Interface contacts:
Residue N53 in protein 1 is in contact with residue I139 in protein 2 (closest heavy-atom distance 3.5 Å).
Residue Y49 in protein 1 interacts with residue P140 in protein 2 (closest heavy-atom distance 4.0 Å).
Residue G91 in protein 1 is in contact with residue E142 in protein 2 (closest heavy-atom distance 4.7 Å).
Residue Y93 in protein 1 contacts residue S149 in protein 2 (closest heavy-atom distance 3.6 Å).
Residue Y49 in protein 1 interacts with residue P177 in protein 2 (closest heavy-atom distance 3.5 Å).
Residue Y93 in protein 1 contacts residue M138 in protein 2 (closest heavy-atom distance 4.3 Å).
Residue L32 in protein 1 interacts with residue M138 in protein 2 (closest heavy-atom distance 4.7 Å).
Residue L32 in protein 1 interacts with residue I139 in protein 2 (closest heavy-atom distance 4.8 Å).
Residue Y92 in protein 1 is in contact with residue M138 in protein 2 (closest heavy-atom distance 4.3 Å).
Residue Y93 in protein 1 is in contact with residue H143 in protein 2 (closest heavy-atom distance 4.0 Å).
Residue Y92 in protein 1 contacts residue L146 in protein 2 (closest heavy-atom distance 4.5 Å).
Residue N31 in protein 1 is in contact with residue I139 in protein 2 (closest heavy-atom distance 3.1 Å).
Residue Y49 in protein 1 interacts with residue I139 in protein 2 (closest heavy-atom distance 4.2 Å).
Residue Y93 in protein 1 interacts with residue S144 in protein 2 (closest heavy-atom distance 3.4 Å).
Residue Y93 in protein 1 is in contact with residue L146 in protein 2 (closest heavy-atom distance 4.9 Å).
Residue G50 in protein 1 contacts residue I139 in protein 2 (closest heavy-atom distance 4.2 Å).
Residue S56 in protein 1 contacts residue E178 in protein 2 (closest heavy-atom distance 4.8 Å).

The following describes two proteins that form a bound complex.

Sequence of protein 2:
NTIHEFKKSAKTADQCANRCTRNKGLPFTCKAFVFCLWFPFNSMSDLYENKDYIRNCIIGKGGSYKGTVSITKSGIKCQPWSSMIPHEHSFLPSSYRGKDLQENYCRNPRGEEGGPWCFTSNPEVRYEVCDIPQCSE

Sequence of protein 1:
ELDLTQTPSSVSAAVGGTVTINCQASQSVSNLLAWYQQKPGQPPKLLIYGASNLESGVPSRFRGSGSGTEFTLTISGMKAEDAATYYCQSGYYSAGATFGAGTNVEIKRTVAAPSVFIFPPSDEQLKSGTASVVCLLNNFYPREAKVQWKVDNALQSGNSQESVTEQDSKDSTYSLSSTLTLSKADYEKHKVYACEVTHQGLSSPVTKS